Interface contacts:
Residue Y9 in protein 2 contacts residue A12 in protein 1 (closest heavy-atom distance 3.8 Å).
Residue A16 in protein 2 contacts residue Y9 in protein 1 (closest heavy-atom distance 4.2 Å).
Residue A55 in protein 2 interacts with residue Y58 in protein 1 (closest heavy-atom distance 4.4 Å).
Residue A13 in protein 2 contacts residue Y9 in protein 1 (closest heavy-atom distance 3.6 Å).
Residue A12 in protein 2 interacts with residue A8 in protein 1 (closest heavy-atom distance 3.8 Å).
Residue E56 in protein 2 interacts with residue R59 in protein 1 (closest heavy-atom distance 2.9 Å).
Residue A12 in protein 2 is in contact with residue Y9 in protein 1 (closest heavy-atom distance 3.7 Å).
Residue E5 in protein 2 is in contact with residue I15 in protein 1 (closest heavy-atom distance 3.4 Å).
Residue I15 in protein 2 is in contact with residue E5 in protein 1 (closest heavy-atom distance 3.4 Å).
Residue Y9 in protein 2 contacts residue Y9 in protein 1 (closest heavy-atom distance 3.9 Å).
Residue E56 in protein 2 contacts residue E56 in protein 1 (closest heavy-atom distance 3.9 Å).
Residue I57 in protein 2 is in contact with residue E56 in protein 1 (closest heavy-atom distance 3.8 Å).
Residue M1 in protein 2 is in contact with residue A16 in protein 1 (closest heavy-atom distance 4.8 Å).
Residue R59 in protein 2 contacts residue R59 in protein 1 (closest heavy-atom distance 2.9 Å).
Residue A12 in protein 2 contacts residue A12 in protein 1 (closest heavy-atom distance 4.2 Å).
Residue A8 in protein 2 contacts residue A12 in protein 1 (closest heavy-atom distance 3.8 Å).
Residue Y58 in protein 2 interacts with residue E56 in protein 1 (closest heavy-atom distance 3.5 Å).
Residue E56 in protein 2 interacts with residue I57 in protein 1 (closest heavy-atom distance 3.8 Å).
Residue M1 in protein 2 is in contact with residue I15 in protein 1 (closest heavy-atom distance 4.8 Å).
Residue Y58 in protein 2 interacts with residue A55 in protein 1 (closest heavy-atom distance 4.4 Å).
Residue Y9 in protein 2 interacts with residue A16 in protein 1 (closest heavy-atom distance 4.2 Å).
Residue R59 in protein 2 interacts with residue I57 in protein 1 (closest heavy-atom distance 4.9 Å).
Residue E56 in protein 2 is in contact with residue Y58 in protein 1 (closest heavy-atom distance 3.6 Å).
Residue A16 in protein 2 contacts residue M1 in protein 1 (closest heavy-atom distance 3.2 Å).
Residue Y9 in protein 2 interacts with residue A13 in protein 1 (closest heavy-atom distance 3.6 Å).
Residue R59 in protein 2 contacts residue E56 in protein 1 (closest heavy-atom distance 2.8 Å).

The following describes two proteins that form a bound complex.

Sequence of protein 2:
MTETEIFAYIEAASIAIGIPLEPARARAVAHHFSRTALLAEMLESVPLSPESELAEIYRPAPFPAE

Sequence of protein 1:
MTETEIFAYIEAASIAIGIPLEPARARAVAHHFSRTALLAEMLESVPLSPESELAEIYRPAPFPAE